Sequence of chain B:
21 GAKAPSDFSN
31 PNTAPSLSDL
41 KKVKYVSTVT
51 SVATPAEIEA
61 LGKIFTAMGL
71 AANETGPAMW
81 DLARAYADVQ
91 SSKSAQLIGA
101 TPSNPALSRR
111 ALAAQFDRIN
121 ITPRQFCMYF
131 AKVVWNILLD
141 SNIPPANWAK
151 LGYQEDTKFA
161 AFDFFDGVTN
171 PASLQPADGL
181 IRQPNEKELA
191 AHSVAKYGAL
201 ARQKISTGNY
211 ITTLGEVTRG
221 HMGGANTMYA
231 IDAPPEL

Contacts between the two chains:
Residue P176 in chain A interacts with residue N32 in chain B (closest heavy-atom distance 3.2 Å).
Residue T75 in chain A contacts residue S26 in chain B (closest heavy-atom distance 3.5 Å).
Residue D232 in chain A interacts with residue P234 in chain B (closest heavy-atom distance 3.5 Å).
Residue Q96 in chain A is in contact with residue T50 in chain B (closest heavy-atom distance 3.3 Å).
Residue H221 in chain A contacts residue N209 in chain B (closest heavy-atom distance 1.8 Å).
Residue R84 in chain A is in contact with residue K44 in chain B (closest heavy-atom distance 1.6 Å).
Residue M222 in chain A is in contact with residue N209 in chain B (closest heavy-atom distance 3.6 Å).
Residue N73 in chain A is in contact with residue S26 in chain B (closest heavy-atom distance 3.1 Å).
Residue A146 in chain A is in contact with residue N170 in chain B (closest heavy-atom distance 3.1 Å).
Residue Y229 in chain A is in contact with residue L237 in chain B (closest heavy-atom distance 1.5 Å).
Residue K150 in chain A contacts residue D166 in chain B (closest heavy-atom distance 1.7 Å).
Residue M222 in chain A contacts residue I211 in chain B (closest heavy-atom distance 2.3 Å).
Residue A225 in chain A is in contact with residue E236 in chain B (closest heavy-atom distance 3.1 Å).
Residue D81 in chain A interacts with residue K41 in chain B (closest heavy-atom distance 2.7 Å).
Residue A225 in chain A contacts residue L237 in chain B (closest heavy-atom distance 1.6 Å).
Residue M228 in chain A interacts with residue R202 in chain B (closest heavy-atom distance 3.0 Å).
Residue A233 in chain A contacts residue P234 in chain B (closest heavy-atom distance 2.1 Å).
Residue N226 in chain A contacts residue A201 in chain B (closest heavy-atom distance 3.0 Å).
Residue D81 in chain A interacts with residue Y45 in chain B (closest heavy-atom distance 1.8 Å).
Residue H221 in chain A is in contact with residue Y210 in chain B (closest heavy-atom distance 2.8 Å).
Residue N73 in chain A contacts residue P25 in chain B (closest heavy-atom distance 2.0 Å).
Residue V89 in chain A contacts residue V49 in chain B (closest heavy-atom distance 3.0 Å).
Residue G224 in chain A contacts residue K204 in chain B (closest heavy-atom distance 3.0 Å).
Residue A72 in chain A is in contact with residue S26 in chain B (closest heavy-atom distance 0.9 Å).
Residue A146 in chain A is in contact with residue V49 in chain B (closest heavy-atom distance 2.9 Å).
Residue W148 in chain A is in contact with residue T169 in chain B (closest heavy-atom distance 2.5 Å).
Residue V133 in chain A is in contact with residue N32 in chain B (closest heavy-atom distance 3.6 Å).
Residue W80 in chain A contacts residue L37 in chain B (closest heavy-atom distance 3.0 Å).
Residue E59 in chain A is in contact with residue F28 in chain B (closest heavy-atom distance 3.3 Å).
Residue G223 in chain A is in contact with residue N209 in chain B (closest heavy-atom distance 2.7 Å).
Residue I137 in chain A interacts with residue L37 in chain B (closest heavy-atom distance 3.2 Å).
Residue M228 in chain A interacts with residue G198 in chain B (closest heavy-atom distance 2.2 Å).
Residue Y229 in chain A contacts residue P235 in chain B (closest heavy-atom distance 2.9 Å).
Residue D232 in chain A contacts residue A230 in chain B (closest heavy-atom distance 2.1 Å).
Residue D81 in chain A contacts residue K44 in chain B (closest heavy-atom distance 3.0 Å).
Residue M228 in chain A contacts residue Y197 in chain B (closest heavy-atom distance 2.6 Å).
Residue M228 in chain A is in contact with residue A201 in chain B (closest heavy-atom distance 2.2 Å).
Residue K150 in chain A interacts with residue K196 in chain B (closest heavy-atom distance 3.1 Å).
Residue G62 in chain A is in contact with residue F28 in chain B (closest heavy-atom distance 3.3 Å).
Residue L174 in chain A interacts with residue S29 in chain B (closest heavy-atom distance 3.5 Å).
Residue W80 in chain A is in contact with residue K41 in chain B (closest heavy-atom distance 2.0 Å).
Residue A149 in chain A contacts residue L189 in chain B (closest heavy-atom distance 3.4 Å).
Residue A233 in chain A is in contact with residue P235 in chain B (closest heavy-atom distance 3.5 Å).
Residue D88 in chain A contacts residue K44 in chain B (closest heavy-atom distance 2.1 Å).
Residue P176 in chain A contacts residue P31 in chain B (closest heavy-atom distance 3.6 Å).
Residue Y229 in chain A interacts with residue P234 in chain B (closest heavy-atom distance 2.8 Å).
Residue I98 in chain A interacts with residue T50 in chain B (closest heavy-atom distance 2.7 Å).
Residue Y229 in chain A is in contact with residue E236 in chain B (closest heavy-atom distance 1.0 Å).
Residue A100 in chain A interacts with residue Y45 in chain B (closest heavy-atom distance 2.9 Å).
Residue R109 in chain A contacts residue Y45 in chain B (closest heavy-atom distance 1.9 Å).
Residue I58 in chain A interacts with residue F28 in chain B (closest heavy-atom distance 1.5 Å).
Residue P77 in chain A interacts with residue K41 in chain B (closest heavy-atom distance 2.9 Å).
Residue W80 in chain A contacts residue N32 in chain B (closest heavy-atom distance 1.1 Å).
Residue A85 in chain A interacts with residue K44 in chain B (closest heavy-atom distance 3.2 Å).
Residue M79 in chain A interacts with residue F28 in chain B (closest heavy-atom distance 2.4 Å).
Residue Q154 in chain A interacts with residue E186 in chain B (closest heavy-atom distance 1.6 Å).
Residue G76 in chain A interacts with residue P25 in chain B (closest heavy-atom distance 3.2 Å).
Residue N226 in chain A interacts with residue I205 in chain B (closest heavy-atom distance 3.5 Å).
Residue N226 in chain A interacts with residue K204 in chain B (closest heavy-atom distance 0.9 Å).
Residue R202 in chain A is in contact with residue Y197 in chain B (closest heavy-atom distance 3.0 Å).

Sequence of chain A:
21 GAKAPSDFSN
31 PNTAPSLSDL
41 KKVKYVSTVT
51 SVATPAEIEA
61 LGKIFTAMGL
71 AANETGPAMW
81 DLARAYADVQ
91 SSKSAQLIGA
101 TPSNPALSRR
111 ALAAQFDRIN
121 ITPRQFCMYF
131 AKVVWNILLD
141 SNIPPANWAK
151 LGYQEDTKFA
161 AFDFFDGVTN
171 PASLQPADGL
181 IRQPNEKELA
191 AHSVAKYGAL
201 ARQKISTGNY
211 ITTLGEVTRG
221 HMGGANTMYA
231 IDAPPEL

This data describes a binding interaction between two proteins.